Interface contacts:
Residue C236 in the second protein interacts with residue A118 in the first protein (closest heavy-atom distance 3.5 Å).
Residue L246 in the second protein interacts with residue S116 in the first protein (closest heavy-atom distance 4.4 Å).
Residue I229 in the second protein is in contact with residue P115 in the first protein (closest heavy-atom distance 4.8 Å).
Residue G244 in the second protein is in contact with residue A118 in the first protein (closest heavy-atom distance 3.1 Å).
Residue Y232 in the second protein contacts residue N112 in the first protein (closest heavy-atom distance 3.5 Å).
Residue K215 in the second protein contacts residue M113 in the first protein (closest heavy-atom distance 3.3 Å).
Residue G216 in the second protein is in contact with residue M113 in the first protein (closest heavy-atom distance 4.7 Å).
Residue D228 in the second protein is in contact with residue N112 in the first protein (closest heavy-atom distance 3.7 Å).
Residue T248 in the second protein is in contact with residue P115 in the first protein (closest heavy-atom distance 3.7 Å).
Residue I214 in the second protein interacts with residue M113 in the first protein (closest heavy-atom distance 3.7 Å).
Residue L220 in the second protein contacts residue M113 in the first protein (closest heavy-atom distance 4.3 Å).
Residue I247 in the second protein is in contact with residue P115 in the first protein (closest heavy-atom distance 3.5 Å).
Residue G239 in the second protein interacts with residue A118 in the first protein (closest heavy-atom distance 2.9 Å).
Residue D228 in the second protein contacts residue M113 in the first protein (closest heavy-atom distance 4.6 Å).
Residue Y212 in the second protein is in contact with residue P115 in the first protein (closest heavy-atom distance 3.6 Å).
Residue I247 in the second protein contacts residue F117 in the first protein (closest heavy-atom distance 4.3 Å).
Residue L246 in the second protein interacts with residue A118 in the first protein (closest heavy-atom distance 3.5 Å).
Residue G245 in the second protein contacts residue F117 in the first protein (closest heavy-atom distance 2.8 Å).
Residue C236 in the second protein contacts residue F117 in the first protein (closest heavy-atom distance 4.1 Å).
Residue I229 in the second protein interacts with residue M113 in the first protein (closest heavy-atom distance 3.2 Å).
Residue K225 in the second protein interacts with residue N111 in the first protein (closest heavy-atom distance 2.8 Å).
Residue L246 in the second protein is in contact with residue F117 in the first protein (closest heavy-atom distance 4.2 Å).
Residue L220 in the second protein is in contact with residue N111 in the first protein (closest heavy-atom distance 3.5 Å).
Residue G244 in the second protein interacts with residue F117 in the first protein (closest heavy-atom distance 4.4 Å).
Residue I247 in the second protein contacts residue S116 in the first protein (closest heavy-atom distance 3.5 Å).
Residue R240 in the second protein contacts residue A118 in the first protein (closest heavy-atom distance 3.5 Å).
Residue Y232 in the second protein interacts with residue P115 in the first protein (closest heavy-atom distance 3.4 Å).
Residue G245 in the second protein interacts with residue A118 in the first protein (closest heavy-atom distance 4.0 Å).
Residue I247 in the second protein contacts residue G114 in the first protein (closest heavy-atom distance 4.9 Å).
Residue I214 in the second protein contacts residue P115 in the first protein (closest heavy-atom distance 3.8 Å).
Residue S241 in the second protein is in contact with residue A118 in the first protein (closest heavy-atom distance 4.1 Å).
Residue Y232 in the second protein interacts with residue G114 in the first protein (closest heavy-atom distance 4.4 Å).
Residue D249 in the second protein is in contact with residue M113 in the first protein (closest heavy-atom distance 5.0 Å).
Residue D228 in the second protein is in contact with residue N111 in the first protein (closest heavy-atom distance 3.3 Å).
Residue K225 in the second protein interacts with residue V108 in the first protein (closest heavy-atom distance 4.7 Å).
Residue Y217 in the second protein interacts with residue M113 in the first protein (closest heavy-atom distance 4.5 Å).
Residue L246 in the second protein contacts residue P115 in the first protein (closest heavy-atom distance 4.9 Å).
Residue Y232 in the second protein interacts with residue M113 in the first protein (closest heavy-atom distance 4.9 Å).
Residue C236 in the second protein is in contact with residue P115 in the first protein (closest heavy-atom distance 4.0 Å).
Residue I229 in the second protein contacts residue G114 in the first protein (closest heavy-atom distance 4.1 Å).
Residue I229 in the second protein is in contact with residue N111 in the first protein (closest heavy-atom distance 4.4 Å).
Residue C236 in the second protein contacts residue S116 in the first protein (closest heavy-atom distance 3.9 Å).
Residue V233 in the second protein is in contact with residue P115 in the first protein (closest heavy-atom distance 3.6 Å).
Residue L220 in the second protein contacts residue S110 in the first protein (closest heavy-atom distance 4.0 Å).
Residue G245 in the second protein contacts residue S116 in the first protein (closest heavy-atom distance 4.6 Å).
Residue Y232 in the second protein is in contact with residue S116 in the first protein (closest heavy-atom distance 4.0 Å).

Sequence of the second protein:
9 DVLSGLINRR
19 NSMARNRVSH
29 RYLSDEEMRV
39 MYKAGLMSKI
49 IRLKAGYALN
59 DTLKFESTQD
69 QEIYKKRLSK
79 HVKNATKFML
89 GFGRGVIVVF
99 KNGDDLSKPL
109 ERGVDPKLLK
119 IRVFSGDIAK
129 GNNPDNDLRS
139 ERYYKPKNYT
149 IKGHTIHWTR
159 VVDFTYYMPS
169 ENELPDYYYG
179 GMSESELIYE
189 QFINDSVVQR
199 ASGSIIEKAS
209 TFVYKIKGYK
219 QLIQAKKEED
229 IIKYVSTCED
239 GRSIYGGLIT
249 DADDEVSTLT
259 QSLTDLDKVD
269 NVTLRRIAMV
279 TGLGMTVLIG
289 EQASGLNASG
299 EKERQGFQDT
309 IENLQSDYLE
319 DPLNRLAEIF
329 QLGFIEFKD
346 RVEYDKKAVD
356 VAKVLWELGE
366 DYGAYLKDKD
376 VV

The following describes two proteins that form a bound complex.

Sequence of the first protein:
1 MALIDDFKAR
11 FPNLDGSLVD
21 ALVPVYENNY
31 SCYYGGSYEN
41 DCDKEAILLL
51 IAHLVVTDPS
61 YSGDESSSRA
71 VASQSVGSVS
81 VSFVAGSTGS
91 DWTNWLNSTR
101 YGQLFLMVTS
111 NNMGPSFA